Contacts between the two chains:
Residue R63 in protein 1 is in contact with residue V9 in protein 2 (closest heavy-atom distance 4.1 Å).

This data describes a binding interaction between two proteins.

Sequence of protein 2:
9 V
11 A

Sequence of protein 1:
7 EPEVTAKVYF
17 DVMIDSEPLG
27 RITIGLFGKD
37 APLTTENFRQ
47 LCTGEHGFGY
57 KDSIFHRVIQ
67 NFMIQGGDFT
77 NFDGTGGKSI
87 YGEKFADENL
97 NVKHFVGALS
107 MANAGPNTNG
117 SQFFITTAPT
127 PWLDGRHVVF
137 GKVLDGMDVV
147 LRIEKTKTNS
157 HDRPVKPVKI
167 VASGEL